Contacts between the two chains:
Residue Q335 in the second protein is in contact with residue K17 in the first protein (closest heavy-atom distance 3.7 Å).
Residue Y236 in the second protein interacts with residue L20 in the first protein (closest heavy-atom distance 3.8 Å).
Residue E288 in the second protein contacts residue D18 in the first protein (closest heavy-atom distance 2.7 Å).
Residue P353 in the second protein interacts with residue L20 in the first protein (closest heavy-atom distance 3.5 Å).
Residue E288 in the second protein is in contact with residue K15 in the first protein (closest heavy-atom distance 3.8 Å).
Residue E61 in the second protein is in contact with residue F31 in the first protein (closest heavy-atom distance 2.9 Å).
Residue E288 in the second protein is in contact with residue G19 in the first protein (closest heavy-atom distance 3.3 Å).
Residue E288 in the second protein interacts with residue C16 in the first protein (closest heavy-atom distance 3.7 Å).
Residue F167 in the second protein interacts with residue E22 in the first protein (closest heavy-atom distance 3.6 Å).
Residue D287 in the second protein contacts residue K17 in the first protein (closest heavy-atom distance 3.1 Å).
Residue A428 in the second protein is in contact with residue C25 in the first protein (closest heavy-atom distance 3.9 Å).
Residue Y236 in the second protein is in contact with residue C25 in the first protein (closest heavy-atom distance 2.9 Å).
Residue I429 in the second protein interacts with residue C25 in the first protein (closest heavy-atom distance 4.0 Å).
Residue P353 in the second protein is in contact with residue K17 in the first protein (closest heavy-atom distance 4.2 Å).
Residue F167 in the second protein contacts residue Y23 in the first protein (closest heavy-atom distance 3.6 Å).
Residue Q303 in the second protein is in contact with residue K15 in the first protein (closest heavy-atom distance 3.0 Å).
Residue T351 in the second protein interacts with residue D18 in the first protein (closest heavy-atom distance 3.9 Å).
Residue L137 in the second protein contacts residue T24 in the first protein (closest heavy-atom distance 3.8 Å).
Residue L290 in the second protein is in contact with residue D18 in the first protein (closest heavy-atom distance 4.0 Å).
Residue I429 in the second protein interacts with residue T26 in the first protein (closest heavy-atom distance 3.7 Å).
Residue R359 in the second protein contacts residue D18 in the first protein (closest heavy-atom distance 2.7 Å).
Residue H164 in the second protein contacts residue Y23 in the first protein (closest heavy-atom distance 3.1 Å).
Residue S65 in the second protein is in contact with residue F31 in the first protein (closest heavy-atom distance 3.5 Å).
Residue H201 in the second protein interacts with residue L20 in the first protein (closest heavy-atom distance 2.8 Å).
Residue G352 in the second protein interacts with residue D18 in the first protein (closest heavy-atom distance 3.6 Å).
Residue Q298 in the second protein contacts residue D18 in the first protein (closest heavy-atom distance 3.1 Å).
Residue E288 in the second protein interacts with residue K17 in the first protein (closest heavy-atom distance 3.3 Å).
Residue L136 in the second protein is in contact with residue Y23 in the first protein (closest heavy-atom distance 3.7 Å).
Residue R357 in the second protein is in contact with residue K17 in the first protein (closest heavy-atom distance 3.0 Å).
Residue R359 in the second protein is in contact with residue K17 in the first protein (closest heavy-atom distance 4.1 Å).
Residue N66 in the second protein contacts residue F31 in the first protein (closest heavy-atom distance 4.0 Å).
Residue T351 in the second protein interacts with residue G19 in the first protein (closest heavy-atom distance 3.4 Å).
Residue Q304 in the second protein interacts with residue K15 in the first protein (closest heavy-atom distance 3.5 Å).
Residue I429 in the second protein contacts residue C16 in the first protein (closest heavy-atom distance 3.5 Å).
Residue G105 in the second protein is in contact with residue L28 in the first protein (closest heavy-atom distance 3.0 Å).
Residue H350 in the second protein interacts with residue D18 in the first protein (closest heavy-atom distance 3.6 Å).
Residue R197 in the second protein contacts residue Y23 in the first protein (closest heavy-atom distance 3.0 Å).
Residue L104 in the second protein interacts with residue F31 in the first protein (closest heavy-atom distance 4.2 Å).
Residue Y236 in the second protein interacts with residue T24 in the first protein (closest heavy-atom distance 3.6 Å).
Residue A60 in the second protein contacts residue F31 in the first protein (closest heavy-atom distance 3.6 Å).
Residue L104 in the second protein is in contact with residue E29 in the first protein (closest heavy-atom distance 2.7 Å).
Residue K337 in the second protein interacts with residue D18 in the first protein (closest heavy-atom distance 3.0 Å).
Residue L69 in the second protein interacts with residue F31 in the first protein (closest heavy-atom distance 4.0 Å).
Residue P353 in the second protein contacts residue C16 in the first protein (closest heavy-atom distance 4.0 Å).
Residue F167 in the second protein is in contact with residue G21 in the first protein (closest heavy-atom distance 3.4 Å).
Residue F103 in the second protein interacts with residue G30 in the first protein (closest heavy-atom distance 3.9 Å).
Residue L104 in the second protein contacts residue G30 in the first protein (closest heavy-atom distance 4.2 Å).
Residue F200 in the second protein contacts residue L20 in the first protein (closest heavy-atom distance 3.9 Å).
Residue R64 in the second protein contacts residue F31 in the first protein (closest heavy-atom distance 3.6 Å).
Residue G352 in the second protein contacts residue L20 in the first protein (closest heavy-atom distance 3.5 Å).
Residue F103 in the second protein interacts with residue F31 in the first protein (closest heavy-atom distance 3.4 Å).
Residue A428 in the second protein interacts with residue T26 in the first protein (closest heavy-atom distance 4.1 Å).
Residue Y236 in the second protein interacts with residue T26 in the first protein (closest heavy-atom distance 3.5 Å).
Residue P353 in the second protein is in contact with residue C25 in the first protein (closest heavy-atom distance 4.0 Å).
Residue L137 in the second protein is in contact with residue Y23 in the first protein (closest heavy-atom distance 3.9 Å).
Residue Q102 in the second protein contacts residue L28 in the first protein (closest heavy-atom distance 3.9 Å).
Residue L235 in the second protein contacts residue L20 in the first protein (closest heavy-atom distance 4.0 Å).
Residue V133 in the second protein contacts residue Y23 in the first protein (closest heavy-atom distance 4.1 Å).
Residue L104 in the second protein is in contact with residue L28 in the first protein (closest heavy-atom distance 3.8 Å).
Residue P353 in the second protein interacts with residue G19 in the first protein (closest heavy-atom distance 3.8 Å).

Sequence of the second protein:
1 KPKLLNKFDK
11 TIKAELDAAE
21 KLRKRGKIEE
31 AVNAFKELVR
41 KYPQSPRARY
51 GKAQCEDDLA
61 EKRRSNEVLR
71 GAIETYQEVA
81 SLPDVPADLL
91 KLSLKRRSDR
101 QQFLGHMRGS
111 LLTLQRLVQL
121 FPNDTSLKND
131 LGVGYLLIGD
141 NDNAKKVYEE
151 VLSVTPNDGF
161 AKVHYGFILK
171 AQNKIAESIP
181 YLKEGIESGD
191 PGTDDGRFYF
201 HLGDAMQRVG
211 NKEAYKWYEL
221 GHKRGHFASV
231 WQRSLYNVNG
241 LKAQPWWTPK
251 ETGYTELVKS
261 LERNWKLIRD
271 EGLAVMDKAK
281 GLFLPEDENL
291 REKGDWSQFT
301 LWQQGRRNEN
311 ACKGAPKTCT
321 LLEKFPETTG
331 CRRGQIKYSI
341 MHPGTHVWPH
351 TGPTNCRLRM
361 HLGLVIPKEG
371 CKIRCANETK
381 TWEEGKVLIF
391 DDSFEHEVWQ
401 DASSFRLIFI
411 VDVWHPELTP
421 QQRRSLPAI

These two protein chains interact to form a complex.

Sequence of the first protein:
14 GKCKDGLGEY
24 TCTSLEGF